Sequence of chain A:
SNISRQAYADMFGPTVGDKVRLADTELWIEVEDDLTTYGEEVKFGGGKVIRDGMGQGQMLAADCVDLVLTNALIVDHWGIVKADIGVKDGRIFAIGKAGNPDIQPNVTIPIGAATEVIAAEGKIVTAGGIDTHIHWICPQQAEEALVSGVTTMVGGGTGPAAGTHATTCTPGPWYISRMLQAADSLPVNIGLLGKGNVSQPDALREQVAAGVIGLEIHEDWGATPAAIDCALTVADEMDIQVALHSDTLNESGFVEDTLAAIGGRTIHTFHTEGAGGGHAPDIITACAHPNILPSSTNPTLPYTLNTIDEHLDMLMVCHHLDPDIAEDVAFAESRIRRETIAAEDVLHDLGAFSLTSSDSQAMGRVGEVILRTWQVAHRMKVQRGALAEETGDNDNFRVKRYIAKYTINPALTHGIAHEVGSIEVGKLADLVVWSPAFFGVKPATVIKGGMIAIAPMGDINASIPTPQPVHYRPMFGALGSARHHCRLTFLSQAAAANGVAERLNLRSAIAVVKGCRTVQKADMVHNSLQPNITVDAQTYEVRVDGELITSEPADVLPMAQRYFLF

This data describes a binding interaction between two proteins.

Sequence of chain B:
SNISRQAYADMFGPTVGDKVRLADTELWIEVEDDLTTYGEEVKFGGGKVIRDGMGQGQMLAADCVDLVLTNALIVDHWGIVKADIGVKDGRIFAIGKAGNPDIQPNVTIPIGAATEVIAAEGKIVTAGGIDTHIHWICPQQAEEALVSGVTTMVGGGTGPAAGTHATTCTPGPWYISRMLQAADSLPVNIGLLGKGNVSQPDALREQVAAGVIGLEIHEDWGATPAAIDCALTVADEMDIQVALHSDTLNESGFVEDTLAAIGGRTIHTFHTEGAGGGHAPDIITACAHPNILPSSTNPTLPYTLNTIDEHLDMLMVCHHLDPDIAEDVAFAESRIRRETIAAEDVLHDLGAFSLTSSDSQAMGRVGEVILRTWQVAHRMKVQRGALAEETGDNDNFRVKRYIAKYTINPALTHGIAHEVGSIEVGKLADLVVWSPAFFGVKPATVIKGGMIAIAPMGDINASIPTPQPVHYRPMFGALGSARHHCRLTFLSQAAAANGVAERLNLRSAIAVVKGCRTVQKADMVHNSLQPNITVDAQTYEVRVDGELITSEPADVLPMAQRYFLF

Residue-level contacts at the interface:
Residue D66 in chain B contacts residue Y175 in chain A (closest heavy-atom distance 3.4 Å).
Residue M475 in chain B contacts residue P160 in chain A (closest heavy-atom distance 3.6 Å).
Residue Q56 in chain B is in contact with residue N197 in chain A (closest heavy-atom distance 2.9 Å).
Residue S463 in chain B is in contact with residue Q361 in chain A (closest heavy-atom distance 3.2 Å).
Residue D66 in chain B is in contact with residue W174 in chain A (closest heavy-atom distance 3.5 Å).
Residue Q58 in chain B interacts with residue Q200 in chain A (closest heavy-atom distance 3.4 Å).
Residue P474 in chain B is in contact with residue P139 in chain A (closest heavy-atom distance 3.2 Å).
Residue Q58 in chain B contacts residue S199 in chain A (closest heavy-atom distance 3.1 Å).
Residue A462 in chain B is in contact with residue Q361 in chain A (closest heavy-atom distance 3.5 Å).
Residue T115 in chain B is in contact with residue K195 in chain A (closest heavy-atom distance 2.9 Å).
Residue S463 in chain B contacts residue M314 in chain A (closest heavy-atom distance 3.2 Å).
Residue S463 in chain B interacts with residue A362 in chain A (closest heavy-atom distance 3.1 Å).
Residue Q56 in chain B is in contact with residue W221 in chain A (closest heavy-atom distance 3.4 Å).
Residue F44 in chain B interacts with residue A162 in chain A (closest heavy-atom distance 3.3 Å).
Residue V117 in chain B interacts with residue A162 in chain A (closest heavy-atom distance 3.1 Å).
Residue E116 in chain B interacts with residue G163 in chain A (closest heavy-atom distance 3.2 Å).
Residue H485 in chain B contacts residue R178 in chain A (closest heavy-atom distance 3.5 Å).
Residue A114 in chain B interacts with residue P171 in chain A (closest heavy-atom distance 3.4 Å).
Residue R51 in chain B interacts with residue D220 in chain A (closest heavy-atom distance 3.2 Å).
Residue G46 in chain B contacts residue H319 in chain A (closest heavy-atom distance 3.1 Å).
Residue A113 in chain B interacts with residue K195 in chain A (closest heavy-atom distance 3.2 Å).
Residue K48 in chain B interacts with residue D328 in chain A (closest heavy-atom distance 3.0 Å).
Residue A61 in chain B contacts residue E206 in chain A (closest heavy-atom distance 3.2 Å).
Residue D52 in chain B contacts residue V198 in chain A (closest heavy-atom distance 3.4 Å).
Residue A114 in chain B is in contact with residue G172 in chain A (closest heavy-atom distance 3.5 Å).
Residue R51 in chain B is in contact with residue E251 in chain A (closest heavy-atom distance 2.8 Å).
Residue N461 in chain B is in contact with residue R365 in chain A (closest heavy-atom distance 3.3 Å).
Residue R51 in chain B interacts with residue W221 in chain A (closest heavy-atom distance 3.2 Å).
Residue I460 in chain B interacts with residue Q361 in chain A (closest heavy-atom distance 3.6 Å).
Residue N461 in chain B interacts with residue G367 in chain A (closest heavy-atom distance 2.8 Å).
Residue R51 in chain B contacts residue G222 in chain A (closest heavy-atom distance 3.6 Å).
Residue A113 in chain B interacts with residue V198 in chain A (closest heavy-atom distance 3.2 Å).
Residue S463 in chain B is in contact with residue R365 in chain A (closest heavy-atom distance 3.5 Å).
Residue E116 in chain B contacts residue T164 in chain A (closest heavy-atom distance 2.9 Å).
Residue S463 in chain B contacts residue M363 in chain A (closest heavy-atom distance 2.7 Å).
Residue M451 in chain B contacts residue R178 in chain A (closest heavy-atom distance 3.1 Å).
Residue G46 in chain B is in contact with residue D220 in chain A (closest heavy-atom distance 3.2 Å).
Residue G449 in chain B is in contact with residue W174 in chain A (closest heavy-atom distance 3.5 Å).
Residue V117 in chain B is in contact with residue G163 in chain A (closest heavy-atom distance 3.2 Å).
Residue F476 in chain B contacts residue P139 in chain A (closest heavy-atom distance 3.5 Å).
Residue N461 in chain B contacts residue E368 in chain A (closest heavy-atom distance 3.0 Å).
Residue G112 in chain B interacts with residue K195 in chain A (closest heavy-atom distance 3.3 Å).
Residue R51 in chain B interacts with residue E219 in chain A (closest heavy-atom distance 3.5 Å).
Residue G45 in chain B is in contact with residue H319 in chain A (closest heavy-atom distance 3.4 Å).
Residue D459 in chain B contacts residue Q361 in chain A (closest heavy-atom distance 3.3 Å).
Residue L60 in chain B interacts with residue D202 in chain A (closest heavy-atom distance 3.6 Å).
Residue A462 in chain B is in contact with residue G364 in chain A (closest heavy-atom distance 3.0 Å).
Residue I460 in chain B is in contact with residue V366 in chain A (closest heavy-atom distance 3.5 Å).
Residue G450 in chain B interacts with residue Y175 in chain A (closest heavy-atom distance 2.7 Å).
Residue E116 in chain B is in contact with residue T158 in chain A (closest heavy-atom distance 2.8 Å).
Residue P465 in chain B contacts residue Q361 in chain A (closest heavy-atom distance 3.2 Å).
Residue I464 in chain B is in contact with residue Q361 in chain A (closest heavy-atom distance 3.3 Å).
Residue D52 in chain B contacts residue W221 in chain A (closest heavy-atom distance 2.8 Å).
Residue S463 in chain B contacts residue G364 in chain A (closest heavy-atom distance 3.3 Å).
Residue V117 in chain B interacts with residue A161 in chain A (closest heavy-atom distance 3.6 Å).
Residue I50 in chain B interacts with residue D220 in chain A (closest heavy-atom distance 3.4 Å).
Residue D52 in chain B interacts with residue S199 in chain A (closest heavy-atom distance 2.8 Å).
Residue F476 in chain B is in contact with residue W136 in chain A (closest heavy-atom distance 3.5 Å).
Residue P474 in chain B interacts with residue Q140 in chain A (closest heavy-atom distance 2.9 Å).
Residue Q56 in chain B interacts with residue K195 in chain A (closest heavy-atom distance 3.0 Å).